Contacts between the two chains:
Residue S50 in protein 1 is in contact with residue L41 in protein 2 (closest heavy-atom distance 3.2 Å).
Residue M21 in protein 1 interacts with residue F11 in protein 2 (closest heavy-atom distance 3.8 Å).
Residue A35 in protein 1 is in contact with residue I22 in protein 2 (closest heavy-atom distance 3.6 Å).
Residue M28 in protein 1 contacts residue L14 in protein 2 (closest heavy-atom distance 3.8 Å).
Residue M28 in protein 1 is in contact with residue Q15 in protein 2 (closest heavy-atom distance 4.2 Å).
Residue S50 in protein 1 contacts residue K40 in protein 2 (closest heavy-atom distance 3.5 Å).
Residue T46 in protein 1 is in contact with residue I37 in protein 2 (closest heavy-atom distance 4.1 Å).
Residue S50 in protein 1 contacts residue K44 in protein 2 (closest heavy-atom distance 4.0 Å).
Residue S50 in protein 1 is in contact with residue I37 in protein 2 (closest heavy-atom distance 4.1 Å).
Residue A35 in protein 1 interacts with residue W26 in protein 2 (closest heavy-atom distance 4.7 Å).
Residue S47 in protein 1 contacts residue I37 in protein 2 (closest heavy-atom distance 4.4 Å).
Residue F42 in protein 1 interacts with residue W26 in protein 2 (closest heavy-atom distance 4.1 Å).
Residue A27 in protein 1 contacts residue Q15 in protein 2 (closest heavy-atom distance 4.0 Å).
Residue G38 in protein 1 is in contact with residue W26 in protein 2 (closest heavy-atom distance 4.0 Å).
Residue V31 in protein 1 interacts with residue T19 in protein 2 (closest heavy-atom distance 4.9 Å).
Residue K43 in protein 1 interacts with residue V29 in protein 2 (closest heavy-atom distance 4.6 Å).
Residue M28 in protein 1 contacts residue F11 in protein 2 (closest heavy-atom distance 4.9 Å).
Residue S47 in protein 1 contacts residue K40 in protein 2 (closest heavy-atom distance 3.1 Å).
Residue V31 in protein 1 interacts with residue I22 in protein 2 (closest heavy-atom distance 4.2 Å).
Residue F42 in protein 1 is in contact with residue V30 in protein 2 (closest heavy-atom distance 4.9 Å).
Residue I39 in protein 1 contacts residue A25 in protein 2 (closest heavy-atom distance 4.6 Å).
Residue I39 in protein 1 contacts residue W26 in protein 2 (closest heavy-atom distance 3.9 Å).
Residue F42 in protein 1 contacts residue V29 in protein 2 (closest heavy-atom distance 4.6 Å).
Residue Y24 in protein 1 interacts with residue Q15 in protein 2 (closest heavy-atom distance 5.0 Å).
Residue T46 in protein 1 contacts residue V33 in protein 2 (closest heavy-atom distance 4.2 Å).
Residue M21 in protein 1 is in contact with residue A7 in protein 2 (closest heavy-atom distance 4.2 Å).
Residue Y24 in protein 1 contacts residue A7 in protein 2 (closest heavy-atom distance 4.9 Å).
Residue Y24 in protein 1 interacts with residue K8 in protein 2 (closest heavy-atom distance 3.5 Å).
Residue I32 in protein 1 contacts residue I22 in protein 2 (closest heavy-atom distance 4.5 Å).
Residue K43 in protein 1 is in contact with residue V33 in protein 2 (closest heavy-atom distance 4.4 Å).
Residue F42 in protein 1 is in contact with residue V33 in protein 2 (closest heavy-atom distance 3.9 Å).
Residue I39 in protein 1 interacts with residue V29 in protein 2 (closest heavy-atom distance 4.3 Å).
Residue V31 in protein 1 is in contact with residue Q15 in protein 2 (closest heavy-atom distance 4.2 Å).
Residue M28 in protein 1 contacts residue A18 in protein 2 (closest heavy-atom distance 4.7 Å).
Residue A25 in protein 1 contacts residue F11 in protein 2 (closest heavy-atom distance 4.2 Å).
Residue Y24 in protein 1 interacts with residue F11 in protein 2 (closest heavy-atom distance 3.7 Å).
Residue I32 in protein 1 contacts residue A18 in protein 2 (closest heavy-atom distance 4.7 Å).

This data describes a binding interaction between two proteins.

Sequence of protein 1:
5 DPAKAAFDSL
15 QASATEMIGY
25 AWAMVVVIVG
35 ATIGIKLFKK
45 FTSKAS

Sequence of protein 2:
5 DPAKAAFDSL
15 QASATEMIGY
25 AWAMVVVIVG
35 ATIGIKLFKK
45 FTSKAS